Contacts between the two chains:
Residue V383 in the first protein contacts residue L5 in the second protein (closest heavy-atom distance 3.9 Å).
Residue R160 in the first protein is in contact with residue P9 in the second protein (closest heavy-atom distance 5.0 Å).
Residue R160 in the first protein is in contact with residue L7 in the second protein (closest heavy-atom distance 3.6 Å).
Residue F259 in the first protein is in contact with residue L5 in the second protein (closest heavy-atom distance 4.4 Å).
Residue G182 in the first protein interacts with residue L7 in the second protein (closest heavy-atom distance 4.1 Å).
Residue M385 in the first protein contacts residue L5 in the second protein (closest heavy-atom distance 3.4 Å).
Residue R160 in the first protein contacts residue G11 in the second protein (closest heavy-atom distance 4.4 Å).
Residue R184 in the first protein is in contact with residue L5 in the second protein (closest heavy-atom distance 3.6 Å).
Residue L163 in the first protein contacts residue L7 in the second protein (closest heavy-atom distance 4.0 Å).
Residue P254 in the first protein interacts with residue L7 in the second protein (closest heavy-atom distance 4.4 Å).
Residue H183 in the first protein is in contact with residue L5 in the second protein (closest heavy-atom distance 4.0 Å).
Residue T180 in the first protein is in contact with residue L5 in the second protein (closest heavy-atom distance 3.7 Å).
Residue G182 in the first protein is in contact with residue L5 in the second protein (closest heavy-atom distance 2.8 Å).
Residue T180 in the first protein contacts residue L7 in the second protein (closest heavy-atom distance 4.5 Å).
Residue G182 in the first protein interacts with residue G11 in the second protein (closest heavy-atom distance 3.9 Å).
Residue L185 in the first protein contacts residue L5 in the second protein (closest heavy-atom distance 3.9 Å).
Residue P369 in the first protein interacts with residue L5 in the second protein (closest heavy-atom distance 4.4 Å).
Residue F259 in the first protein contacts residue L7 in the second protein (closest heavy-atom distance 3.4 Å).

Sequence of the first protein:
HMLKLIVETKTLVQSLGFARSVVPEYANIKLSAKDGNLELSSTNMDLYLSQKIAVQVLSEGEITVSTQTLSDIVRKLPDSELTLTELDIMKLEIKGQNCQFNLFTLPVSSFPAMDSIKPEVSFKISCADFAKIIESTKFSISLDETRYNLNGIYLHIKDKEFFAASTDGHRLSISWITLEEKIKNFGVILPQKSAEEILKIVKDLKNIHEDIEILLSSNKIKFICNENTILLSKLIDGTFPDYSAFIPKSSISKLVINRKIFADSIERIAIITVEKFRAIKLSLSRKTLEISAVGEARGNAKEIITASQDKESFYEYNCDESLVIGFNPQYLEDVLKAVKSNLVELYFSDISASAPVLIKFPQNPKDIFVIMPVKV

Sequence of the second protein:
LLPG

This data describes a binding interaction between two proteins.